These two protein chains interact to form a complex.

Sequence of chain B:
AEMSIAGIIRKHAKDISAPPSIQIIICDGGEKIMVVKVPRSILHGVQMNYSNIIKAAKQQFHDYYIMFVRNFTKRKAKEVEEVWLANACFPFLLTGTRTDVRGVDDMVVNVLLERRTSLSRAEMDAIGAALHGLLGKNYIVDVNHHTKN

Interface contacts:
Residue L114 in chain B interacts with residue A19 in chain A (closest heavy-atom distance 3.0 Å).
Residue G117 in chain B contacts residue Y18 in chain A (closest heavy-atom distance 3.9 Å).
Residue L115 in chain B is in contact with residue Y18 in chain A (closest heavy-atom distance 3.7 Å).
Residue T118 in chain B contacts residue Y18 in chain A (closest heavy-atom distance 5.0 Å).
Residue H56 in chain B is in contact with residue F22 in chain A (closest heavy-atom distance 4.5 Å).
Residue L114 in chain B interacts with residue A21 in chain A (closest heavy-atom distance 4.2 Å).
Residue T116 in chain B contacts residue Y18 in chain A (closest heavy-atom distance 4.1 Å).
Residue M60 in chain B is in contact with residue F22 in chain A (closest heavy-atom distance 3.6 Å).
Residue L114 in chain B is in contact with residue T20 in chain A (closest heavy-atom distance 3.6 Å).
Residue L115 in chain B is in contact with residue A19 in chain A (closest heavy-atom distance 4.2 Å).

Sequence of chain A:
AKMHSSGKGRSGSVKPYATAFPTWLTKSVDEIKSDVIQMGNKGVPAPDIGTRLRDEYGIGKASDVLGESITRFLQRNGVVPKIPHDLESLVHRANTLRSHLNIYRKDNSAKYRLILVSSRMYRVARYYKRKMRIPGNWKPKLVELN